Sequence of chain B:
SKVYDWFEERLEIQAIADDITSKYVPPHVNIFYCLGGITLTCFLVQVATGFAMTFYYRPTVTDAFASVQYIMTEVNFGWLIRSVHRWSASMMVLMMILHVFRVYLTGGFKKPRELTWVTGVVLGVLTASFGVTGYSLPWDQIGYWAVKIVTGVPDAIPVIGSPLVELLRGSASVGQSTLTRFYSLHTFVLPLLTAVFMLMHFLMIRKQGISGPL

Sequence of chain A:
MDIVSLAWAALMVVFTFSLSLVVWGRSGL

This data describes a binding interaction between two proteins.

Residue-level contacts at the interface:
Residue I32 in chain B is in contact with residue V23 in chain A (closest heavy-atom distance 4.5 Å).
Residue I32 in chain B interacts with residue R26 in chain A (closest heavy-atom distance 4.5 Å).
Residue N31 in chain B is in contact with residue R26 in chain A (closest heavy-atom distance 4.0 Å).
Residue V26 in chain B contacts residue R26 in chain A (closest heavy-atom distance 4.1 Å).
Residue N31 in chain B interacts with residue L29 in chain A (closest heavy-atom distance 3.5 Å).
Residue I32 in chain B is in contact with residue L19 in chain A (closest heavy-atom distance 4.4 Å).
Residue V30 in chain B contacts residue R26 in chain A (closest heavy-atom distance 3.5 Å).
Residue I32 in chain B interacts with residue L29 in chain A (closest heavy-atom distance 3.1 Å).
Residue I32 in chain B interacts with residue V22 in chain A (closest heavy-atom distance 3.8 Å).
Residue F33 in chain B contacts residue L29 in chain A (closest heavy-atom distance 4.4 Å).